This data describes a binding interaction between two proteins.

Sequence of the first protein:
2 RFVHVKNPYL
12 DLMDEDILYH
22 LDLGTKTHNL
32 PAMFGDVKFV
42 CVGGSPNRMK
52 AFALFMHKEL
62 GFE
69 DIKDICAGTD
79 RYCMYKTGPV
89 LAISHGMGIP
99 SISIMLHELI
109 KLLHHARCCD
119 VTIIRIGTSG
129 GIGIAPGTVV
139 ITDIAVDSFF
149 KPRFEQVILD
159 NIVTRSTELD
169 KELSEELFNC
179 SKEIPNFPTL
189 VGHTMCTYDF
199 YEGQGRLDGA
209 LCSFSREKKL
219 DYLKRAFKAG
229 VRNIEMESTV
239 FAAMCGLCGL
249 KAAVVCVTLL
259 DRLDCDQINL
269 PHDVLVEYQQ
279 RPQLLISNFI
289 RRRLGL

Contacts between the two chains:
Residue Y220 in the first protein interacts with residue D158 in the second protein (closest heavy-atom distance 3.2 Å).
Residue L11 in the first protein is in contact with residue G207 in the second protein (closest heavy-atom distance 3.3 Å).
Residue P98 in the first protein contacts residue P98 in the second protein (closest heavy-atom distance 3.4 Å).
Residue L205 in the first protein is in contact with residue Y10 in the second protein (closest heavy-atom distance 3.5 Å).
Residue N48 in the first protein contacts residue D78 in the second protein (closest heavy-atom distance 2.9 Å).
Residue D78 in the first protein contacts residue S46 in the second protein (closest heavy-atom distance 2.6 Å).
Residue H105 in the first protein interacts with residue A208 in the second protein (closest heavy-atom distance 2.9 Å).
Residue S101 in the first protein interacts with residue D197 in the second protein (closest heavy-atom distance 3.5 Å).
Residue Y10 in the first protein is in contact with residue R214 in the second protein (closest heavy-atom distance 3.0 Å).
Residue L209 in the first protein is in contact with residue R163 in the second protein (closest heavy-atom distance 3.5 Å).
Residue F147 in the first protein is in contact with residue D158 in the second protein (closest heavy-atom distance 3.1 Å).
Residue Q265 in the first protein interacts with residue I18 in the second protein (closest heavy-atom distance 2.8 Å).
Residue N8 in the first protein interacts with residue G207 in the second protein (closest heavy-atom distance 2.8 Å).
Residue C210 in the first protein interacts with residue K7 in the second protein (closest heavy-atom distance 2.9 Å).
Residue D158 in the first protein interacts with residue Y220 in the second protein (closest heavy-atom distance 3.2 Å).
Residue M95 in the first protein interacts with residue Y80 in the second protein (closest heavy-atom distance 3.2 Å).
Residue L257 in the first protein is in contact with residue Y20 in the second protein (closest heavy-atom distance 3.5 Å).
Residue D197 in the first protein contacts residue S101 in the second protein (closest heavy-atom distance 3.5 Å).
Residue P47 in the first protein is in contact with residue D78 in the second protein (closest heavy-atom distance 3.1 Å).
Residue R163 in the first protein is in contact with residue E200 in the second protein (closest heavy-atom distance 2.8 Å).
Residue D206 in the first protein is in contact with residue K109 in the second protein (closest heavy-atom distance 2.7 Å).
Residue S46 in the first protein interacts with residue D78 in the second protein (closest heavy-atom distance 2.6 Å).
Residue N8 in the first protein interacts with residue L205 in the second protein (closest heavy-atom distance 2.6 Å).
Residue G207 in the first protein interacts with residue N8 in the second protein (closest heavy-atom distance 2.8 Å).
Residue D158 in the first protein interacts with residue F147 in the second protein (closest heavy-atom distance 3.1 Å).
Residue R79 in the first protein interacts with residue M95 in the second protein (closest heavy-atom distance 3.4 Å).
Residue Y196 in the first protein is in contact with residue P98 in the second protein (closest heavy-atom distance 3.2 Å).
Residue R163 in the first protein contacts residue L209 in the second protein (closest heavy-atom distance 3.5 Å).
Residue E106 in the first protein interacts with residue Y199 in the second protein (closest heavy-atom distance 2.6 Å).
Residue K7 in the first protein contacts residue C210 in the second protein (closest heavy-atom distance 2.9 Å).
Residue E200 in the first protein interacts with residue R163 in the second protein (closest heavy-atom distance 2.8 Å).
Residue A208 in the first protein contacts residue K7 in the second protein (closest heavy-atom distance 2.8 Å).
Residue P98 in the first protein is in contact with residue Y196 in the second protein (closest heavy-atom distance 3.2 Å).
Residue Y80 in the first protein interacts with residue M95 in the second protein (closest heavy-atom distance 3.2 Å).
Residue R223 in the first protein is in contact with residue D158 in the second protein (closest heavy-atom distance 2.6 Å).
Residue L205 in the first protein interacts with residue N8 in the second protein (closest heavy-atom distance 2.6 Å).
Residue K7 in the first protein contacts residue A208 in the second protein (closest heavy-atom distance 2.8 Å).
Residue V6 in the first protein is in contact with residue A208 in the second protein (closest heavy-atom distance 3.5 Å).
Residue C210 in the first protein interacts with residue N8 in the second protein (closest heavy-atom distance 3.4 Å).
Residue K109 in the first protein is in contact with residue D206 in the second protein (closest heavy-atom distance 2.7 Å).
Residue Y199 in the first protein is in contact with residue E106 in the second protein (closest heavy-atom distance 2.6 Å).
Residue Y20 in the first protein contacts residue L257 in the second protein (closest heavy-atom distance 3.5 Å).
Residue Y10 in the first protein is in contact with residue L205 in the second protein (closest heavy-atom distance 3.5 Å).
Residue L209 in the first protein interacts with residue K7 in the second protein (closest heavy-atom distance 3.3 Å).
Residue A208 in the first protein interacts with residue H105 in the second protein (closest heavy-atom distance 2.9 Å).
Residue M95 in the first protein is in contact with residue R79 in the second protein (closest heavy-atom distance 3.4 Å).
Residue S213 in the first protein is in contact with residue Y10 in the second protein (closest heavy-atom distance 3.3 Å).
Residue D78 in the first protein interacts with residue N48 in the second protein (closest heavy-atom distance 2.9 Å).
Residue Q265 in the first protein is in contact with residue D17 in the second protein (closest heavy-atom distance 3.1 Å).
Residue M14 in the first protein contacts residue Q265 in the second protein (closest heavy-atom distance 3.4 Å).
Residue Y10 in the first protein contacts residue S213 in the second protein (closest heavy-atom distance 3.3 Å).
Residue Q265 in the first protein is in contact with residue M14 in the second protein (closest heavy-atom distance 3.4 Å).
Residue K7 in the first protein interacts with residue L209 in the second protein (closest heavy-atom distance 3.3 Å).
Residue R214 in the first protein contacts residue Y10 in the second protein (closest heavy-atom distance 3.0 Å).
Residue N8 in the first protein is in contact with residue C210 in the second protein (closest heavy-atom distance 3.4 Å).
Residue D78 in the first protein is in contact with residue P47 in the second protein (closest heavy-atom distance 3.1 Å).
Residue D17 in the first protein is in contact with residue Q265 in the second protein (closest heavy-atom distance 3.1 Å).
Residue G207 in the first protein contacts residue L11 in the second protein (closest heavy-atom distance 3.3 Å).
Residue I18 in the first protein interacts with residue Q265 in the second protein (closest heavy-atom distance 2.8 Å).
Residue D158 in the first protein contacts residue R223 in the second protein (closest heavy-atom distance 2.6 Å).

Sequence of the second protein:
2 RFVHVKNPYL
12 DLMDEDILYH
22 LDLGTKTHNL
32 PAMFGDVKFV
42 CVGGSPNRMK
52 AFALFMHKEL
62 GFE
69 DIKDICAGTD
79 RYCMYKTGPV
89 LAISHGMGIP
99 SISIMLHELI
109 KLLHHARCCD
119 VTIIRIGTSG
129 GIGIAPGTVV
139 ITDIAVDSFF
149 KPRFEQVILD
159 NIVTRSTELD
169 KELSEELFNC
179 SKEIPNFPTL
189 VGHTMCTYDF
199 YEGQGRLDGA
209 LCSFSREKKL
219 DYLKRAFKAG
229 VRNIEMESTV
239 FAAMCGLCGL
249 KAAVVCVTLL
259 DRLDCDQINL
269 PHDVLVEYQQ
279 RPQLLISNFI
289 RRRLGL